Interface contacts:
Residue L12 in protein 1 is in contact with residue L12 in protein 2 (closest heavy-atom distance 3.9 Å).
Residue L36 in protein 1 contacts residue V40 in protein 2 (closest heavy-atom distance 4.5 Å).
Residue L19 in protein 1 contacts residue L19 in protein 2 (closest heavy-atom distance 4.1 Å).
Residue V47 in protein 1 interacts with residue L43 in protein 2 (closest heavy-atom distance 4.6 Å).
Residue L22 in protein 1 is in contact with residue C26 in protein 2 (closest heavy-atom distance 4.0 Å).
Residue L29 in protein 1 contacts residue C26 in protein 2 (closest heavy-atom distance 4.1 Å).
Residue L22 in protein 1 interacts with residue Q23 in protein 2 (closest heavy-atom distance 3.7 Å).
Residue T15 in protein 1 is in contact with residue L12 in protein 2 (closest heavy-atom distance 4.0 Å).
Residue L29 in protein 1 is in contact with residue L29 in protein 2 (closest heavy-atom distance 4.0 Å).
Residue L8 in protein 1 interacts with residue S9 in protein 2 (closest heavy-atom distance 3.8 Å).
Residue Q4 in protein 1 contacts residue Q2 in protein 2 (closest heavy-atom distance 2.7 Å).
Residue V47 in protein 1 interacts with residue V47 in protein 2 (closest heavy-atom distance 3.9 Å).
Residue Q18 in protein 1 contacts residue Q20 in protein 2 (closest heavy-atom distance 3.8 Å).
Residue T15 in protein 1 is in contact with residue L19 in protein 2 (closest heavy-atom distance 3.8 Å).
Residue T32 in protein 1 contacts residue N33 in protein 2 (closest heavy-atom distance 3.9 Å).
Residue L19 in protein 1 interacts with residue L22 in protein 2 (closest heavy-atom distance 4.8 Å).
Residue L22 in protein 1 contacts residue L19 in protein 2 (closest heavy-atom distance 3.3 Å).
Residue V40 in protein 1 interacts with residue V40 in protein 2 (closest heavy-atom distance 3.8 Å).
Residue L43 in protein 1 is in contact with residue V47 in protein 2 (closest heavy-atom distance 4.1 Å).
Residue L43 in protein 1 interacts with residue Q44 in protein 2 (closest heavy-atom distance 3.7 Å).
Residue L8 in protein 1 interacts with residue I5 in protein 2 (closest heavy-atom distance 3.7 Å).
Residue L8 in protein 1 is in contact with residue L12 in protein 2 (closest heavy-atom distance 4.1 Å).
Residue I5 in protein 1 is in contact with residue I5 in protein 2 (closest heavy-atom distance 3.5 Å).
Residue L36 in protein 1 contacts residue N33 in protein 2 (closest heavy-atom distance 4.0 Å).
Residue L36 in protein 1 contacts residue L36 in protein 2 (closest heavy-atom distance 4.0 Å).
Residue L43 in protein 1 interacts with residue V40 in protein 2 (closest heavy-atom distance 4.0 Å).
Residue C26 in protein 1 interacts with residue C26 in protein 2 (closest heavy-atom distance 3.5 Å).
Residue S11 in protein 1 interacts with residue Q16 in protein 2 (closest heavy-atom distance 2.9 Å).
Residue L29 in protein 1 contacts residue N33 in protein 2 (closest heavy-atom distance 3.4 Å).
Residue L43 in protein 1 is in contact with residue L43 in protein 2 (closest heavy-atom distance 3.8 Å).
Residue Q25 in protein 1 contacts residue E30 in protein 2 (closest heavy-atom distance 3.8 Å).
Residue T15 in protein 1 is in contact with residue T15 in protein 2 (closest heavy-atom distance 4.1 Å).
Residue N33 in protein 1 interacts with residue N33 in protein 2 (closest heavy-atom distance 4.6 Å).
Residue S1 in protein 1 interacts with residue Q2 in protein 2 (closest heavy-atom distance 4.2 Å).
Residue Q25 in protein 1 interacts with residue C26 in protein 2 (closest heavy-atom distance 4.7 Å).
Residue T15 in protein 1 is in contact with residue Q16 in protein 2 (closest heavy-atom distance 2.9 Å).
Residue L8 in protein 1 contacts residue L8 in protein 2 (closest heavy-atom distance 3.9 Å).
Residue E39 in protein 1 contacts residue V40 in protein 2 (closest heavy-atom distance 4.3 Å).
Residue M46 in protein 1 contacts residue V47 in protein 2 (closest heavy-atom distance 3.3 Å).
Residue Q18 in protein 1 contacts residue Q23 in protein 2 (closest heavy-atom distance 4.7 Å).
Residue L22 in protein 1 is in contact with residue L22 in protein 2 (closest heavy-atom distance 3.7 Å).
Residue Q4 in protein 1 contacts residue I5 in protein 2 (closest heavy-atom distance 4.0 Å).
Residue S1 in protein 1 contacts residue I5 in protein 2 (closest heavy-atom distance 4.8 Å).
Residue E39 in protein 1 contacts residue Q44 in protein 2 (closest heavy-atom distance 3.3 Å).
Residue Q18 in protein 1 is in contact with residue L19 in protein 2 (closest heavy-atom distance 3.3 Å).
Residue S11 in protein 1 is in contact with residue L12 in protein 2 (closest heavy-atom distance 3.3 Å).
Residue L29 in protein 1 interacts with residue E30 in protein 2 (closest heavy-atom distance 3.9 Å).
Residue L36 in protein 1 contacts residue V37 in protein 2 (closest heavy-atom distance 3.9 Å).

These two protein chains interact to form a complex.

Sequence of protein 1:
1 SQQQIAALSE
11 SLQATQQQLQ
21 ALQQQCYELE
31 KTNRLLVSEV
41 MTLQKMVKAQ

Sequence of protein 2:
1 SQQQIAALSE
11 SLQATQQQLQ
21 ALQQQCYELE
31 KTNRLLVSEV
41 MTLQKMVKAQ